The following describes two proteins that form a bound complex.

Sequence of protein 1:
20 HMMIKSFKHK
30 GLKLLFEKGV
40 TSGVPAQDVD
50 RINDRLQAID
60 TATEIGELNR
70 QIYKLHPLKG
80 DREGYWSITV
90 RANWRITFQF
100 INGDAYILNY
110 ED

Contacts between the two chains:
Residue M21 in protein 2 interacts with residue M21 in protein 1 (closest heavy-atom distance 3.6 Å).
Residue M21 in protein 2 interacts with residue T62 in protein 1 (closest heavy-atom distance 3.5 Å).
Residue G102 in protein 2 interacts with residue N101 in protein 1 (closest heavy-atom distance 4.9 Å).
Residue T62 in protein 2 contacts residue M21 in protein 1 (closest heavy-atom distance 3.5 Å).
Residue E63 in protein 2 is in contact with residue H20 in protein 1 (closest heavy-atom distance 3.7 Å).
Residue M21 in protein 2 contacts residue E63 in protein 1 (closest heavy-atom distance 4.8 Å).
Residue N101 in protein 2 contacts residue N101 in protein 1 (closest heavy-atom distance 3.4 Å).
Residue H20 in protein 2 contacts residue E63 in protein 1 (closest heavy-atom distance 3.3 Å).
Residue S19 in protein 2 contacts residue E63 in protein 1 (closest heavy-atom distance 3.3 Å).

Sequence of protein 2:
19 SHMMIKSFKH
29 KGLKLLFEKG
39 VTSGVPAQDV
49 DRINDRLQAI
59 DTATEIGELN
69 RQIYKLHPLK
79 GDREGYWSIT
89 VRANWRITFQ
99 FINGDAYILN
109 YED